Interface contacts:
Residue H106 in protein 1 contacts residue L68 in protein 2 (closest heavy-atom distance 3.7 Å).
Residue D57 in protein 1 is in contact with residue I32 in protein 2 (closest heavy-atom distance 3.8 Å).
Residue K96 in protein 1 interacts with residue T72 in protein 2 (closest heavy-atom distance 4.0 Å).
Residue L102 in protein 1 interacts with residue F48 in protein 2 (closest heavy-atom distance 4.0 Å).
Residue F86 in protein 1 interacts with residue G53 in protein 2 (closest heavy-atom distance 3.2 Å).
Residue F86 in protein 1 interacts with residue L38 in protein 2 (closest heavy-atom distance 4.1 Å).
Residue L88 in protein 1 interacts with residue T42 in protein 2 (closest heavy-atom distance 3.5 Å).
Residue F86 in protein 1 interacts with residue Q52 in protein 2 (closest heavy-atom distance 3.7 Å).
Residue I97 in protein 1 contacts residue V70 in protein 2 (closest heavy-atom distance 3.5 Å).
Residue I97 in protein 1 contacts residue T72 in protein 2 (closest heavy-atom distance 3.8 Å).
Residue F86 in protein 1 contacts residue D54 in protein 2 (closest heavy-atom distance 4.1 Å).
Residue A95 in protein 1 is in contact with residue H59 in protein 2 (closest heavy-atom distance 3.7 Å).
Residue N84 in protein 1 interacts with residue D37 in protein 2 (closest heavy-atom distance 2.8 Å).
Residue A61 in protein 1 contacts residue E33 in protein 2 (closest heavy-atom distance 3.4 Å).
Residue I109 in protein 1 contacts residue E23 in protein 2 (closest heavy-atom distance 3.5 Å).
Residue H106 in protein 1 contacts residue R63 in protein 2 (closest heavy-atom distance 3.5 Å).
Residue K103 in protein 1 interacts with residue Y61 in protein 2 (closest heavy-atom distance 3.9 Å).
Residue K99 in protein 1 interacts with residue E46 in protein 2 (closest heavy-atom distance 3.3 Å).
Residue T87 in protein 1 is in contact with residue Q52 in protein 2 (closest heavy-atom distance 3.0 Å).
Residue L102 in protein 1 is in contact with residue L60 in protein 2 (closest heavy-atom distance 3.8 Å).
Residue A61 in protein 1 contacts residue I32 in protein 2 (closest heavy-atom distance 3.7 Å).
Residue L58 in protein 1 is in contact with residue G19 in protein 2 (closest heavy-atom distance 3.5 Å).
Residue S94 in protein 1 interacts with residue Q50 in protein 2 (closest heavy-atom distance 3.6 Å).
Residue K64 in protein 1 contacts residue Q30 in protein 2 (closest heavy-atom distance 4.1 Å).
Residue L110 in protein 1 interacts with residue I66 in protein 2 (closest heavy-atom distance 3.6 Å).
Residue K64 in protein 1 contacts residue S29 in protein 2 (closest heavy-atom distance 4.1 Å).
Residue L110 in protein 1 interacts with residue I22 in protein 2 (closest heavy-atom distance 4.1 Å).
Residue K64 in protein 1 interacts with residue E33 in protein 2 (closest heavy-atom distance 4.1 Å).
Residue T56 in protein 1 contacts residue H18 in protein 2 (closest heavy-atom distance 4.0 Å).
Residue L88 in protein 1 contacts residue V51 in protein 2 (closest heavy-atom distance 3.7 Å).
Residue I97 in protein 1 is in contact with residue H59 in protein 2 (closest heavy-atom distance 3.2 Å).
Residue L102 in protein 1 contacts residue V70 in protein 2 (closest heavy-atom distance 3.7 Å).
Residue L89 in protein 1 contacts residue L57 in protein 2 (closest heavy-atom distance 4.1 Å).
Residue K99 in protein 1 contacts residue F48 in protein 2 (closest heavy-atom distance 3.4 Å).
Residue K96 in protein 1 is in contact with residue H59 in protein 2 (closest heavy-atom distance 3.2 Å).
Residue F86 in protein 1 interacts with residue D34 in protein 2 (closest heavy-atom distance 4.0 Å).
Residue S94 in protein 1 interacts with residue L57 in protein 2 (closest heavy-atom distance 3.5 Å).
Residue L105 in protein 1 is in contact with residue L68 in protein 2 (closest heavy-atom distance 3.9 Å).
Residue A95 in protein 1 is in contact with residue Q50 in protein 2 (closest heavy-atom distance 3.5 Å).
Residue H106 in protein 1 interacts with residue Y61 in protein 2 (closest heavy-atom distance 3.6 Å).
Residue K96 in protein 1 is in contact with residue L57 in protein 2 (closest heavy-atom distance 4.0 Å).
Residue L102 in protein 1 contacts residue Y61 in protein 2 (closest heavy-atom distance 4.1 Å).
Residue L88 in protein 1 contacts residue Q50 in protein 2 (closest heavy-atom distance 3.8 Å).
Residue I113 in protein 1 contacts residue I22 in protein 2 (closest heavy-atom distance 3.5 Å).
Residue T85 in protein 1 is in contact with residue G53 in protein 2 (closest heavy-atom distance 3.4 Å).
Residue G55 in protein 1 contacts residue N20 in protein 2 (closest heavy-atom distance 4.0 Å).
Residue F86 in protein 1 contacts residue V58 in protein 2 (closest heavy-atom distance 3.6 Å).
Residue T87 in protein 1 is in contact with residue V51 in protein 2 (closest heavy-atom distance 3.2 Å).
Residue H106 in protein 1 contacts residue I66 in protein 2 (closest heavy-atom distance 3.0 Å).
Residue D57 in protein 1 interacts with residue N20 in protein 2 (closest heavy-atom distance 3.2 Å).
Residue T56 in protein 1 is in contact with residue N20 in protein 2 (closest heavy-atom distance 3.8 Å).
Residue F86 in protein 1 interacts with residue V51 in protein 2 (closest heavy-atom distance 4.1 Å).
Residue T85 in protein 1 interacts with residue D37 in protein 2 (closest heavy-atom distance 3.5 Å).
Residue D57 in protein 1 contacts residue V21 in protein 2 (closest heavy-atom distance 3.4 Å).
Residue L58 in protein 1 is in contact with residue G36 in protein 2 (closest heavy-atom distance 3.4 Å).
Residue K103 in protein 1 interacts with residue F48 in protein 2 (closest heavy-atom distance 3.8 Å).
Residue L88 in protein 1 contacts residue V41 in protein 2 (closest heavy-atom distance 4.1 Å).
Residue L102 in protein 1 contacts residue H59 in protein 2 (closest heavy-atom distance 3.9 Å).
Residue L58 in protein 1 interacts with residue I35 in protein 2 (closest heavy-atom distance 3.6 Å).
Residue L89 in protein 1 is in contact with residue Q50 in protein 2 (closest heavy-atom distance 2.9 Å).

Sequence of protein 2:
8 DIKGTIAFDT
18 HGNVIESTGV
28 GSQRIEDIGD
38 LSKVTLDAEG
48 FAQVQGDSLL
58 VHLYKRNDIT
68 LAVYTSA

Sequence of protein 1:
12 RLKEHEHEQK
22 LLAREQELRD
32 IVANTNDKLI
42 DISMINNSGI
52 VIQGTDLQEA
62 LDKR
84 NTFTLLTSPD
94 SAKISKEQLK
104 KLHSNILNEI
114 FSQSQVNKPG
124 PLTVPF

These two protein chains interact to form a complex.